This data describes a binding interaction between two proteins.

Sequence of protein 1:
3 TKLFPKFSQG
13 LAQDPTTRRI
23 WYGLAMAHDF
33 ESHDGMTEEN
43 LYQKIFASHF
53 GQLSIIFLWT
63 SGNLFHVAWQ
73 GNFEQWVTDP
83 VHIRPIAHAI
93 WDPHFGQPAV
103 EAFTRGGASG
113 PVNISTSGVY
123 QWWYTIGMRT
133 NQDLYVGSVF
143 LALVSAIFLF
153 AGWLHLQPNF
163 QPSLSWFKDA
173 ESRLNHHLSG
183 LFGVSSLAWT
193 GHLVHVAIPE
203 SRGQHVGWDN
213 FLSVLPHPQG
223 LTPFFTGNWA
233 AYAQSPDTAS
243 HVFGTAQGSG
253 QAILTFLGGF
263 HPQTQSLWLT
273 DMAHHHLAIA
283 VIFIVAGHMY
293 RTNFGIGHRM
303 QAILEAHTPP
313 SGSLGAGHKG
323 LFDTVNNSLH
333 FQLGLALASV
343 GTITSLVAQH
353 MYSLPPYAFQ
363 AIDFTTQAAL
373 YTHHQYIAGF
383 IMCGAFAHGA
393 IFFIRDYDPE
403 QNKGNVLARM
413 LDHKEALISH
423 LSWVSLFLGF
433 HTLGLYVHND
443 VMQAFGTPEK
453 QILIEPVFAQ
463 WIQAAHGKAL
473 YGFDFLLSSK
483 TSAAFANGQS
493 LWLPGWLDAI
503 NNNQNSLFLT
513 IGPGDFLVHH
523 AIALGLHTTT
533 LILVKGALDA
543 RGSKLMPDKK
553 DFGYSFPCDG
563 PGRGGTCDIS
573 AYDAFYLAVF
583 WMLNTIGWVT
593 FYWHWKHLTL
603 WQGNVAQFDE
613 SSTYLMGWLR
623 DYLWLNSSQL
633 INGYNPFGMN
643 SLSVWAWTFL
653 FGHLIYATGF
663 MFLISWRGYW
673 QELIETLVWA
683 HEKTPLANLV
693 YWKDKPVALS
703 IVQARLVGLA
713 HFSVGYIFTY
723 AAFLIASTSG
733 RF

Contacts between the two chains:
Residue D16 in protein 1 interacts with residue E72 in protein 2 (closest heavy-atom distance 4.5 Å).
Residue G12 in protein 1 interacts with residue S71 in protein 2 (closest heavy-atom distance 4.7 Å).
Residue G562 in protein 1 is in contact with residue K52 in protein 2 (closest heavy-atom distance 4.8 Å).
Residue Q15 in protein 1 interacts with residue E72 in protein 2 (closest heavy-atom distance 4.9 Å).
Residue G564 in protein 1 is in contact with residue T56 in protein 2 (closest heavy-atom distance 4.9 Å).

Sequence of protein 2:
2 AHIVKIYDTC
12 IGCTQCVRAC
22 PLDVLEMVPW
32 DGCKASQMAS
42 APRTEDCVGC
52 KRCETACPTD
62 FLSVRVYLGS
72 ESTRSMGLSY